Contacts between the two chains:
Residue W1859 in chain A is in contact with residue L1823 in chain B (closest heavy-atom distance 3.7 Å).
Residue R1509 in chain A is in contact with residue L1864 in chain B (closest heavy-atom distance 3.1 Å).
Residue C1536 in chain A contacts residue T1851 in chain B (closest heavy-atom distance 3.0 Å).
Residue K1855 in chain A is in contact with residue G1535 in chain B (closest heavy-atom distance 3.9 Å).
Residue R1769 in chain A interacts with residue E1512 in chain B (closest heavy-atom distance 3.3 Å).
Residue T1851 in chain A interacts with residue C1536 in chain B (closest heavy-atom distance 2.7 Å).
Residue P1745 in chain A interacts with residue R1741 in chain B (closest heavy-atom distance 3.4 Å).
Residue E1512 in chain A contacts residue R1769 in chain B (closest heavy-atom distance 3.4 Å).
Residue Q1532 in chain A contacts residue Q1887 in chain B (closest heavy-atom distance 3.1 Å).
Residue Q1887 in chain A is in contact with residue Q1532 in chain B (closest heavy-atom distance 3.1 Å).
Residue R1741 in chain A interacts with residue R1742 in chain B (closest heavy-atom distance 3.5 Å).
Residue W1821 in chain A interacts with residue A2107 in chain B (closest heavy-atom distance 3.8 Å).
Residue F1858 in chain A contacts residue N1503 in chain B (closest heavy-atom distance 2.4 Å).
Residue K1855 in chain A contacts residue A1534 in chain B (closest heavy-atom distance 3.3 Å).
Residue N1517 in chain A interacts with residue T1764 in chain B (closest heavy-atom distance 3.6 Å).
Residue L1864 in chain A contacts residue R1509 in chain B (closest heavy-atom distance 3.2 Å).
Residue N1861 in chain A is in contact with residue R1509 in chain B (closest heavy-atom distance 4.1 Å).
Residue E1540 in chain A is in contact with residue S1852 in chain B (closest heavy-atom distance 3.9 Å).
Residue K1771 in chain A contacts residue I1510 in chain B (closest heavy-atom distance 3.5 Å).
Residue K1506 in chain A interacts with residue I1510 in chain B (closest heavy-atom distance 3.2 Å).
Residue L1823 in chain A interacts with residue N1833 in chain B (closest heavy-atom distance 3.1 Å).
Residue R1509 in chain A contacts residue F1860 in chain B (closest heavy-atom distance 3.8 Å).
Residue K1702 in chain A contacts residue E2112 in chain B (closest heavy-atom distance 3.1 Å).
Residue E1513 in chain A is in contact with residue M1765 in chain B (closest heavy-atom distance 2.9 Å).
Residue I1510 in chain A contacts residue R1769 in chain B (closest heavy-atom distance 3.0 Å).
Residue I1510 in chain A contacts residue K1771 in chain B (closest heavy-atom distance 3.3 Å).
Residue Q1532 in chain A contacts residue K1855 in chain B (closest heavy-atom distance 3.8 Å).
Residue A1534 in chain A contacts residue K1855 in chain B (closest heavy-atom distance 3.1 Å).
Residue R1769 in chain A contacts residue F1511 in chain B (closest heavy-atom distance 2.6 Å).
Residue G1535 in chain A contacts residue K1855 in chain B (closest heavy-atom distance 3.9 Å).
Residue W1859 in chain A interacts with residue G1824 in chain B (closest heavy-atom distance 3.4 Å).
Residue R1741 in chain A is in contact with residue P1745 in chain B (closest heavy-atom distance 3.2 Å).
Residue D1820 in chain A is in contact with residue F1858 in chain B (closest heavy-atom distance 2.8 Å).
Residue S1852 in chain A interacts with residue C1536 in chain B (closest heavy-atom distance 3.8 Å).
Residue R1769 in chain A interacts with residue I1510 in chain B (closest heavy-atom distance 3.4 Å).
Residue A2107 in chain A is in contact with residue W1821 in chain B (closest heavy-atom distance 3.4 Å).
Residue K1855 in chain A interacts with residue Q1532 in chain B (closest heavy-atom distance 3.6 Å).
Residue W1821 in chain A contacts residue Q1837 in chain B (closest heavy-atom distance 3.5 Å).
Residue Q1532 in chain A interacts with residue K1885 in chain B (closest heavy-atom distance 3.6 Å).
Residue S1852 in chain A is in contact with residue G1535 in chain B (closest heavy-atom distance 4.1 Å).
Residue R1742 in chain A contacts residue R1741 in chain B (closest heavy-atom distance 3.3 Å).
Residue G1824 in chain A contacts residue W1859 in chain B (closest heavy-atom distance 3.4 Å).
Residue N1503 in chain A is in contact with residue F1858 in chain B (closest heavy-atom distance 2.7 Å).
Residue M1765 in chain A interacts with residue E1513 in chain B (closest heavy-atom distance 3.1 Å).
Residue L1823 in chain A contacts residue W1859 in chain B (closest heavy-atom distance 3.4 Å).
Residue N1517 in chain A contacts residue M1765 in chain B (closest heavy-atom distance 2.8 Å).
Residue Q1837 in chain A is in contact with residue W1821 in chain B (closest heavy-atom distance 3.8 Å).
Residue G1535 in chain A contacts residue T1851 in chain B (closest heavy-atom distance 3.4 Å).
Residue F1860 in chain A contacts residue R1509 in chain B (closest heavy-atom distance 3.6 Å).
Residue T1851 in chain A is in contact with residue G1535 in chain B (closest heavy-atom distance 3.4 Å).
Residue N1833 in chain A is in contact with residue L1823 in chain B (closest heavy-atom distance 3.4 Å).
Residue F1858 in chain A is in contact with residue D1820 in chain B (closest heavy-atom distance 3.1 Å).
Residue T1764 in chain A contacts residue N1517 in chain B (closest heavy-atom distance 4.0 Å).
Residue M1765 in chain A contacts residue N1517 in chain B (closest heavy-atom distance 3.2 Å).
Residue E2112 in chain A is in contact with residue K1702 in chain B (closest heavy-atom distance 3.4 Å).
Residue T1819 in chain A contacts residue F1858 in chain B (closest heavy-atom distance 4.0 Å).
Residue I1510 in chain A is in contact with residue K1506 in chain B (closest heavy-atom distance 3.2 Å).
Residue F1511 in chain A is in contact with residue R1769 in chain B (closest heavy-atom distance 2.4 Å).
Residue K1885 in chain A interacts with residue Q1532 in chain B (closest heavy-atom distance 3.6 Å).
Residue S1852 in chain A interacts with residue E1540 in chain B (closest heavy-atom distance 4.0 Å).

Sequence of chain B:
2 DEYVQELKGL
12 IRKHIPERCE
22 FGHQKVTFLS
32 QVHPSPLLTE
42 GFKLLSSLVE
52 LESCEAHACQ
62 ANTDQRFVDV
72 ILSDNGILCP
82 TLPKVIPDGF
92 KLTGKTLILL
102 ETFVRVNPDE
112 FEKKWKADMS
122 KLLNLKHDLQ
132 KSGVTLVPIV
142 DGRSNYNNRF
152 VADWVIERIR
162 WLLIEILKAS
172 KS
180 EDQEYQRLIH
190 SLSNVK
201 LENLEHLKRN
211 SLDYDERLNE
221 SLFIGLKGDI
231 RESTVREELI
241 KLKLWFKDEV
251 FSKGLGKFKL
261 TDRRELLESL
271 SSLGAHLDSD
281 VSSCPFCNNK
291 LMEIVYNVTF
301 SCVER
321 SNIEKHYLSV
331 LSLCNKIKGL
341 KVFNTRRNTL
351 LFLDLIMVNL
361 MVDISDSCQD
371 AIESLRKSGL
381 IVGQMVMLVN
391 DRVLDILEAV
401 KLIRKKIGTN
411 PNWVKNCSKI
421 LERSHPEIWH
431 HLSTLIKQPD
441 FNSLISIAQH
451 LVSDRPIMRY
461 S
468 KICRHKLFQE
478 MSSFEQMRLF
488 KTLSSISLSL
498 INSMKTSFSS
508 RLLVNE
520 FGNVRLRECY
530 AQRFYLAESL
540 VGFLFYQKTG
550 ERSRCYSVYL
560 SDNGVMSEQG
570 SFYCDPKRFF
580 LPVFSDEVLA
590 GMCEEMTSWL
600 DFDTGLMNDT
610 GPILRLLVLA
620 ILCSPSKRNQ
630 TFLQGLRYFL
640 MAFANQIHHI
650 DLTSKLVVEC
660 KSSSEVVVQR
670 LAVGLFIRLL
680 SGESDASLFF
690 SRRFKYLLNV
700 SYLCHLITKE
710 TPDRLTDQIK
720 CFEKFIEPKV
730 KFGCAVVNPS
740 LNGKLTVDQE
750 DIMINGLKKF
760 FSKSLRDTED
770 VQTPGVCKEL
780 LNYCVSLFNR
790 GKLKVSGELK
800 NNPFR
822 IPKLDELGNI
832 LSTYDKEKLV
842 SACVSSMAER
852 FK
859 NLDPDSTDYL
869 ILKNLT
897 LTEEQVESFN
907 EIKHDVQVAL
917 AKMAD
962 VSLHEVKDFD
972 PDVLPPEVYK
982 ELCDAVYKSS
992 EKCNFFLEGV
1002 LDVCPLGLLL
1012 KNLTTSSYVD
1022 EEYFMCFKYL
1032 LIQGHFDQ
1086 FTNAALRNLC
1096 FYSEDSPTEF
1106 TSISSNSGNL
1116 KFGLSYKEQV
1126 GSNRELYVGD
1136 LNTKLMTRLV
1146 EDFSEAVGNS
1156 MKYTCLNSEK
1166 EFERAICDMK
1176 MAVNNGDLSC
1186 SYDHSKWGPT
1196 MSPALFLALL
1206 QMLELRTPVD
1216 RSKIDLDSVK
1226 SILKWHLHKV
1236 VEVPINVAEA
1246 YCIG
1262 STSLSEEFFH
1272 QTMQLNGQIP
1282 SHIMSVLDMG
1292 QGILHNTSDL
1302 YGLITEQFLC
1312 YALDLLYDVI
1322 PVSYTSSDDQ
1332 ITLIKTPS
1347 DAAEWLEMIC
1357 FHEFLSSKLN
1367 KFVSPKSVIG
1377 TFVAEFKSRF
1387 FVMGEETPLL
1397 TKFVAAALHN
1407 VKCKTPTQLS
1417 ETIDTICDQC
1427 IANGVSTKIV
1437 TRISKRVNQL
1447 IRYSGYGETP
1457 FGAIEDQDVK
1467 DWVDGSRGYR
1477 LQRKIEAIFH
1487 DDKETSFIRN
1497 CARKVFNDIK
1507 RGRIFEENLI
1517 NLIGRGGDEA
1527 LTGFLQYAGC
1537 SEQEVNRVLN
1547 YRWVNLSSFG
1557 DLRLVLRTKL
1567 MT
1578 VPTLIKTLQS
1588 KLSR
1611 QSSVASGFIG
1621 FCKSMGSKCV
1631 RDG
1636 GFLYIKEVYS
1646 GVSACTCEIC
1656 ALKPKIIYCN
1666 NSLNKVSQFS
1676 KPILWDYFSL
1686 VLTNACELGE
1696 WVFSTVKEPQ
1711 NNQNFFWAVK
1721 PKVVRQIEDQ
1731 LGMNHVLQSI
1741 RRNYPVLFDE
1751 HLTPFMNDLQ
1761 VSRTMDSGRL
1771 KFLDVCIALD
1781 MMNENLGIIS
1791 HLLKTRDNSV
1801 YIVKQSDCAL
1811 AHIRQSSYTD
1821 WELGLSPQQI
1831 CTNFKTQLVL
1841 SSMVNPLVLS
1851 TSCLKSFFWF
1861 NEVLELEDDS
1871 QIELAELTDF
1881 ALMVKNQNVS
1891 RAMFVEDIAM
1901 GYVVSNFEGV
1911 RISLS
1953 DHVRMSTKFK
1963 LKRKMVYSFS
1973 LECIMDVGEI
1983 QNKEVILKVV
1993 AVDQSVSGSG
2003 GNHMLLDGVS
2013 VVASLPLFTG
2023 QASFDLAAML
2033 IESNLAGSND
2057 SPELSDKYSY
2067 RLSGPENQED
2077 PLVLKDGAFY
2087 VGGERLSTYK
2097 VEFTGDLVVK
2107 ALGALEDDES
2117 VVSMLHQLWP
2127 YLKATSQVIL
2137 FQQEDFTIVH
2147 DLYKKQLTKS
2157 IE

This data describes a binding interaction between two proteins.

Sequence of chain A:
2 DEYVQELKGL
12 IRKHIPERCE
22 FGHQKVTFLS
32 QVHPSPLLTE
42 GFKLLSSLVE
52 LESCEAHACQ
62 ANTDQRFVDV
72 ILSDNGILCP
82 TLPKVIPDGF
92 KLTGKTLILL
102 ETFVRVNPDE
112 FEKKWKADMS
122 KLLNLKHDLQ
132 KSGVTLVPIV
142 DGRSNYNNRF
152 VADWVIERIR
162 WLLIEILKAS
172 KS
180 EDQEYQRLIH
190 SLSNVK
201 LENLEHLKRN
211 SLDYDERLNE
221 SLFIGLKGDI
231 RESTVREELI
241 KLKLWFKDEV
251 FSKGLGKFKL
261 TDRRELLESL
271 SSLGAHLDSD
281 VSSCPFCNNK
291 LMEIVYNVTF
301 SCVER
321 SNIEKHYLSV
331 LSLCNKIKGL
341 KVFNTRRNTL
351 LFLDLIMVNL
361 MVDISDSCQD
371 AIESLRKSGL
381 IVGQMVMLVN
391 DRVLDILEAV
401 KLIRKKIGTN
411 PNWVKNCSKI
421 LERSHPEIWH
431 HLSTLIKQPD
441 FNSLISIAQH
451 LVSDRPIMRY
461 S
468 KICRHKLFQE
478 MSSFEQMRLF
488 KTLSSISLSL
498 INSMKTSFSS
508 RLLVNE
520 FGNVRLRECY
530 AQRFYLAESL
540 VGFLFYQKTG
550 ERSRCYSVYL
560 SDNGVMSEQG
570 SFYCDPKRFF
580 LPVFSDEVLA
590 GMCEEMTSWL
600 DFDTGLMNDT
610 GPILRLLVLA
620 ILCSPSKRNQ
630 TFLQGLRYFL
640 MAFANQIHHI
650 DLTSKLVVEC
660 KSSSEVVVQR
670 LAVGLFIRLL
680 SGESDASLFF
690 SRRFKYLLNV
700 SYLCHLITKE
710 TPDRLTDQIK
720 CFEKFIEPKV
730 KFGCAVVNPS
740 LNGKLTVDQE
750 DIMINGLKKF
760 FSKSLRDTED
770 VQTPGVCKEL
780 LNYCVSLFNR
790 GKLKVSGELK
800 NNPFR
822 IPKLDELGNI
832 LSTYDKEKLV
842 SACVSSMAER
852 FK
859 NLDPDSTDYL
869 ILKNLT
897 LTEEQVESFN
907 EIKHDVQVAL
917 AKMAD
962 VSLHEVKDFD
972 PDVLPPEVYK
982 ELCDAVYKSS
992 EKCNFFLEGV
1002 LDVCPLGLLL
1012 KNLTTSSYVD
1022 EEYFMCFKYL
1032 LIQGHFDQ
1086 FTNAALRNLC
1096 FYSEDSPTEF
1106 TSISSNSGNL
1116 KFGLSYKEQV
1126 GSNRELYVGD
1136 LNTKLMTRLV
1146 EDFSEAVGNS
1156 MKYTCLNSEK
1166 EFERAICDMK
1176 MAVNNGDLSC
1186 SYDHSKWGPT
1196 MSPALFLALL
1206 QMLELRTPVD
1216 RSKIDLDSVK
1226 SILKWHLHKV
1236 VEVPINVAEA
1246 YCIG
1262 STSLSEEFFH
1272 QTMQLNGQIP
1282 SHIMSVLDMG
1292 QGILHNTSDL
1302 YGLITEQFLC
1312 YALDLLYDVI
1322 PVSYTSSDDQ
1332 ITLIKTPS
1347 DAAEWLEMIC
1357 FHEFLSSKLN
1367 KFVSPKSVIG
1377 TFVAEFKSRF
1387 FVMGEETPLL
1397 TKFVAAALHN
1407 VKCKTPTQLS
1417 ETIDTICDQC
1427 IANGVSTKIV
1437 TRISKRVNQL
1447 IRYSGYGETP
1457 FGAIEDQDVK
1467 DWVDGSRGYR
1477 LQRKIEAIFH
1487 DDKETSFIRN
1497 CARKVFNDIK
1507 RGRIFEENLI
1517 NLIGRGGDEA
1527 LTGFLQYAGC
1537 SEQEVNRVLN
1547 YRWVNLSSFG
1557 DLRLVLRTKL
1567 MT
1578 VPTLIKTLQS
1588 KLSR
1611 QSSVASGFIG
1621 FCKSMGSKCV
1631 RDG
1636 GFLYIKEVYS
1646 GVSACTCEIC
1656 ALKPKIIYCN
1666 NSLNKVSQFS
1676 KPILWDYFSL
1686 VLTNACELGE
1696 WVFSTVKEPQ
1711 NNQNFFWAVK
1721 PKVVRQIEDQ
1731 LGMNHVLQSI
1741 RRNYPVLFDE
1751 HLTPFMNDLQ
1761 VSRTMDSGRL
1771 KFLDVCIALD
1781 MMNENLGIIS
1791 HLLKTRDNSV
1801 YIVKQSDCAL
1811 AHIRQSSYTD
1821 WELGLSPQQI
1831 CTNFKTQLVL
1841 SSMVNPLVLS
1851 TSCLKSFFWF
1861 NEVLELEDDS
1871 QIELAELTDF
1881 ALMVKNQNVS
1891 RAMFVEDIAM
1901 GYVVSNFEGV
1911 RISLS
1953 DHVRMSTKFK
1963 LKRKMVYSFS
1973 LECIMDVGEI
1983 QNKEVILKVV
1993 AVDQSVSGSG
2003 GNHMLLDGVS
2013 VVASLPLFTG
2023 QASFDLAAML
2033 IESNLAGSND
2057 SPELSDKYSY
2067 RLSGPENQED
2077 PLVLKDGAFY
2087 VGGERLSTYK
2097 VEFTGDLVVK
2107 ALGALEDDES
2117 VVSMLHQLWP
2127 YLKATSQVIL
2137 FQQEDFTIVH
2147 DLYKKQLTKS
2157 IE